Interface contacts:
Residue V37 in the first protein interacts with residue A11 in the second protein (closest heavy-atom distance 4.1 Å).
Residue K34 in the first protein is in contact with residue G16 in the second protein (closest heavy-atom distance 4.1 Å).
Residue K20 in the first protein contacts residue E30 in the second protein (closest heavy-atom distance 4.8 Å).
Residue V37 in the first protein interacts with residue K12 in the second protein (closest heavy-atom distance 4.3 Å).
Residue K41 in the first protein contacts residue D9 in the second protein (closest heavy-atom distance 3.9 Å).
Residue L8 in the first protein interacts with residue L44 in the second protein (closest heavy-atom distance 3.8 Å).
Residue E30 in the first protein contacts residue G19 in the second protein (closest heavy-atom distance 4.2 Å).
Residue V15 in the first protein is in contact with residue L29 in the second protein (closest heavy-atom distance 4.4 Å).
Residue L4 in the first protein contacts residue L44 in the second protein (closest heavy-atom distance 4.2 Å).
Residue K12 in the first protein interacts with residue K34 in the second protein (closest heavy-atom distance 4.3 Å).
Residue L18 in the first protein is in contact with residue V26 in the second protein (closest heavy-atom distance 4.9 Å).
Residue L44 in the first protein is in contact with residue L4 in the second protein (closest heavy-atom distance 4.2 Å).
Residue K23 in the first protein is in contact with residue V26 in the second protein (closest heavy-atom distance 3.8 Å).
Residue A11 in the first protein contacts residue V37 in the second protein (closest heavy-atom distance 4.1 Å).
Residue L8 in the first protein contacts residue V40 in the second protein (closest heavy-atom distance 4.0 Å).
Residue D9 in the first protein is in contact with residue K41 in the second protein (closest heavy-atom distance 3.9 Å).
Residue E30 in the first protein interacts with residue K20 in the second protein (closest heavy-atom distance 4.8 Å).
Residue V26 in the first protein interacts with residue V26 in the second protein (closest heavy-atom distance 4.9 Å).
Residue G16 in the first protein is in contact with residue E30 in the second protein (closest heavy-atom distance 4.0 Å).
Residue K41 in the first protein contacts residue E5 in the second protein (closest heavy-atom distance 3.5 Å).
Residue E5 in the first protein is in contact with residue K41 in the second protein (closest heavy-atom distance 3.5 Å).
Residue V15 in the first protein contacts residue K34 in the second protein (closest heavy-atom distance 4.2 Å).
Residue V37 in the first protein is in contact with residue L8 in the second protein (closest heavy-atom distance 4.0 Å).
Residue G33 in the first protein contacts residue V15 in the second protein (closest heavy-atom distance 3.9 Å).
Residue V26 in the first protein contacts residue L18 in the second protein (closest heavy-atom distance 4.9 Å).
Residue K12 in the first protein is in contact with residue V37 in the second protein (closest heavy-atom distance 4.3 Å).
Residue K34 in the first protein is in contact with residue V15 in the second protein (closest heavy-atom distance 4.2 Å).
Residue V15 in the first protein interacts with residue E30 in the second protein (closest heavy-atom distance 3.8 Å).
Residue E30 in the first protein is in contact with residue K23 in the second protein (closest heavy-atom distance 4.0 Å).
Residue V15 in the first protein is in contact with residue G33 in the second protein (closest heavy-atom distance 3.9 Å).
Residue G22 in the first protein is in contact with residue V26 in the second protein (closest heavy-atom distance 4.0 Å).
Residue K23 in the first protein is in contact with residue E30 in the second protein (closest heavy-atom distance 4.0 Å).
Residue V26 in the first protein interacts with residue K23 in the second protein (closest heavy-atom distance 3.8 Å).
Residue G19 in the first protein is in contact with residue E30 in the second protein (closest heavy-atom distance 4.2 Å).
Residue G19 in the first protein interacts with residue V26 in the second protein (closest heavy-atom distance 3.1 Å).
Residue L44 in the first protein is in contact with residue L8 in the second protein (closest heavy-atom distance 3.8 Å).
Residue K41 in the first protein is in contact with residue L8 in the second protein (closest heavy-atom distance 4.2 Å).
Residue V26 in the first protein contacts residue G22 in the second protein (closest heavy-atom distance 4.0 Å).
Residue L29 in the first protein is in contact with residue V15 in the second protein (closest heavy-atom distance 4.4 Å).
Residue L8 in the first protein interacts with residue K41 in the second protein (closest heavy-atom distance 4.2 Å).
Residue K34 in the first protein is in contact with residue K12 in the second protein (closest heavy-atom distance 4.3 Å).
Residue V40 in the first protein contacts residue L8 in the second protein (closest heavy-atom distance 4.0 Å).
Residue L8 in the first protein interacts with residue V37 in the second protein (closest heavy-atom distance 4.0 Å).
Residue E30 in the first protein interacts with residue G16 in the second protein (closest heavy-atom distance 4.0 Å).
Residue V26 in the first protein interacts with residue G19 in the second protein (closest heavy-atom distance 3.1 Å).
Residue E30 in the first protein is in contact with residue V15 in the second protein (closest heavy-atom distance 3.8 Å).
Residue G16 in the first protein contacts residue K34 in the second protein (closest heavy-atom distance 4.1 Å).

Sequence of the second protein:
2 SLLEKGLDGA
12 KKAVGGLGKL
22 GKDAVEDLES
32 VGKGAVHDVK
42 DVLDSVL

This data describes a binding interaction between two proteins.

Sequence of the first protein:
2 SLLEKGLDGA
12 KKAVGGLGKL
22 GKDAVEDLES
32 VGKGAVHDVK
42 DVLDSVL